Contacts between the two chains:
Residue E136 in the first protein is in contact with residue R99 in the second protein (closest heavy-atom distance 3.2 Å).
Residue Q146 in the first protein contacts residue D123 in the second protein (closest heavy-atom distance 3.0 Å).
Residue S23 in the first protein is in contact with residue E155 in the second protein (closest heavy-atom distance 2.6 Å).
Residue D123 in the first protein contacts residue V153 in the second protein (closest heavy-atom distance 3.1 Å).
Residue F17 in the first protein contacts residue I278 in the second protein (closest heavy-atom distance 3.5 Å).
Residue Y97 in the first protein contacts residue G143 in the second protein (closest heavy-atom distance 3.2 Å).
Residue S139 in the first protein is in contact with residue R99 in the second protein (closest heavy-atom distance 3.5 Å).
Residue S23 in the first protein interacts with residue R158 in the second protein (closest heavy-atom distance 3.0 Å).
Residue D273 in the first protein interacts with residue Y16 in the second protein (closest heavy-atom distance 3.7 Å).
Residue Q147 in the first protein contacts residue F122 in the second protein (closest heavy-atom distance 3.6 Å).
Residue Q146 in the first protein interacts with residue S124 in the second protein (closest heavy-atom distance 2.8 Å).
Residue R63 in the first protein contacts residue E135 in the second protein (closest heavy-atom distance 3.6 Å).
Residue F122 in the first protein interacts with residue Q147 in the second protein (closest heavy-atom distance 3.6 Å).
Residue E161 in the first protein is in contact with residue N27 in the second protein (closest heavy-atom distance 2.9 Å).
Residue Q146 in the first protein contacts residue F122 in the second protein (closest heavy-atom distance 3.4 Å).
Residue L167 in the first protein is in contact with residue F17 in the second protein (closest heavy-atom distance 3.6 Å).
Residue Y97 in the first protein is in contact with residue Q146 in the second protein (closest heavy-atom distance 3.2 Å).
Residue R158 in the first protein interacts with residue S23 in the second protein (closest heavy-atom distance 3.0 Å).
Residue T65 in the first protein interacts with residue E155 in the second protein (closest heavy-atom distance 2.7 Å).
Residue Y229 in the first protein contacts residue N14 in the second protein (closest heavy-atom distance 2.7 Å).
Residue D98 in the first protein is in contact with residue E140 in the second protein (closest heavy-atom distance 3.5 Å).
Residue R99 in the first protein contacts residue E136 in the second protein (closest heavy-atom distance 3.2 Å).
Residue S139 in the first protein interacts with residue R63 in the second protein (closest heavy-atom distance 3.2 Å).
Residue Q146 in the first protein interacts with residue Y97 in the second protein (closest heavy-atom distance 3.2 Å).
Residue H12 in the first protein contacts residue S152 in the second protein (closest heavy-atom distance 3.5 Å).
Residue F17 in the first protein is in contact with residue L167 in the second protein (closest heavy-atom distance 3.6 Å).
Residue R63 in the first protein is in contact with residue S139 in the second protein (closest heavy-atom distance 3.2 Å).
Residue I24 in the first protein is in contact with residue R158 in the second protein (closest heavy-atom distance 2.9 Å).
Residue R163 in the first protein is in contact with residue N27 in the second protein (closest heavy-atom distance 3.6 Å).
Residue I278 in the first protein interacts with residue F17 in the second protein (closest heavy-atom distance 3.5 Å).
Residue E140 in the first protein contacts residue V100 in the second protein (closest heavy-atom distance 3.7 Å).
Residue Q147 in the first protein interacts with residue Y97 in the second protein (closest heavy-atom distance 3.7 Å).
Residue E155 in the first protein interacts with residue S23 in the second protein (closest heavy-atom distance 2.6 Å).
Residue G143 in the first protein interacts with residue Y97 in the second protein (closest heavy-atom distance 3.2 Å).
Residue R99 in the first protein interacts with residue E135 in the second protein (closest heavy-atom distance 2.8 Å).
Residue E135 in the first protein contacts residue R63 in the second protein (closest heavy-atom distance 3.6 Å).
Residue D29 in the first protein contacts residue E136 in the second protein (closest heavy-atom distance 3.5 Å).
Residue R158 in the first protein is in contact with residue I24 in the second protein (closest heavy-atom distance 2.9 Å).
Residue E140 in the first protein contacts residue D98 in the second protein (closest heavy-atom distance 3.5 Å).
Residue D123 in the first protein interacts with residue Q146 in the second protein (closest heavy-atom distance 3.0 Å).
Residue D123 in the first protein is in contact with residue S152 in the second protein (closest heavy-atom distance 3.4 Å).
Residue R63 in the first protein is in contact with residue P164 in the second protein (closest heavy-atom distance 3.4 Å).
Residue E135 in the first protein contacts residue R99 in the second protein (closest heavy-atom distance 2.8 Å).
Residue Y16 in the first protein is in contact with residue A277 in the second protein (closest heavy-atom distance 3.2 Å).
Residue N27 in the first protein contacts residue E161 in the second protein (closest heavy-atom distance 2.9 Å).
Residue A277 in the first protein is in contact with residue Y16 in the second protein (closest heavy-atom distance 3.2 Å).
Residue S152 in the first protein interacts with residue D123 in the second protein (closest heavy-atom distance 3.4 Å).
Residue S152 in the first protein is in contact with residue H12 in the second protein (closest heavy-atom distance 3.5 Å).
Residue V153 in the first protein contacts residue D123 in the second protein (closest heavy-atom distance 3.1 Å).
Residue E155 in the first protein interacts with residue T65 in the second protein (closest heavy-atom distance 2.7 Å).
Residue Y97 in the first protein is in contact with residue Q147 in the second protein (closest heavy-atom distance 3.7 Å).
Residue P164 in the first protein contacts residue R63 in the second protein (closest heavy-atom distance 3.4 Å).
Residue S124 in the first protein interacts with residue Q146 in the second protein (closest heavy-atom distance 2.8 Å).
Residue N14 in the first protein interacts with residue Y229 in the second protein (closest heavy-atom distance 2.7 Å).
Residue F122 in the first protein interacts with residue Q146 in the second protein (closest heavy-atom distance 3.4 Å).
Residue E136 in the first protein contacts residue D29 in the second protein (closest heavy-atom distance 3.5 Å).
Residue V100 in the first protein interacts with residue E140 in the second protein (closest heavy-atom distance 3.7 Å).
Residue N27 in the first protein is in contact with residue R163 in the second protein (closest heavy-atom distance 3.6 Å).
Residue R99 in the first protein is in contact with residue S139 in the second protein (closest heavy-atom distance 3.5 Å).
Residue Y16 in the first protein interacts with residue D273 in the second protein (closest heavy-atom distance 3.7 Å).

Sequence of the second protein:
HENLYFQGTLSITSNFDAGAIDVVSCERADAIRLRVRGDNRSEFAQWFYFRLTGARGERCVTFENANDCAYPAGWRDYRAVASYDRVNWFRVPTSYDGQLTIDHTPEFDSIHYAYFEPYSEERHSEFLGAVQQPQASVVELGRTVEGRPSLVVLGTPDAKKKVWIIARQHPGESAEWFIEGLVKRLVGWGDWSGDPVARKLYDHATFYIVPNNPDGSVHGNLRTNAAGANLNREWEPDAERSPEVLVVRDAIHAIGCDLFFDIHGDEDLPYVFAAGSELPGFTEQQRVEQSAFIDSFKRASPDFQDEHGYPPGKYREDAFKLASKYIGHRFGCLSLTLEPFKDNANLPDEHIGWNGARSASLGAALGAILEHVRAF

Sequence of the first protein:
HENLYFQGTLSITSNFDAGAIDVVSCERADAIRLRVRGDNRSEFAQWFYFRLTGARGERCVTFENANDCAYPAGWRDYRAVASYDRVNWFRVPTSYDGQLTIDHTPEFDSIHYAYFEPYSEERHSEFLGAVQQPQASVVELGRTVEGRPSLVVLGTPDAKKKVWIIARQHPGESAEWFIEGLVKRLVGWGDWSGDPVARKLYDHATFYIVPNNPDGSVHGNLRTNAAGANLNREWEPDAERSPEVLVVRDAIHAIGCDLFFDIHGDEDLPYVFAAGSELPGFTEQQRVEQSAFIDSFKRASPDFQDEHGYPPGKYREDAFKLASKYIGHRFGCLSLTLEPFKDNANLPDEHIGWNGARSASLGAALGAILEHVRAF

These two protein chains interact to form a complex.